Sequence of the second protein:
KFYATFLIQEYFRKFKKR

Residue-level contacts at the interface:
Residue M124 in the first protein contacts residue F15 in the second protein (closest heavy-atom distance 3.3 Å).
Residue L18 in the first protein contacts residue T5 in the second protein (closest heavy-atom distance 3.5 Å).
Residue M76 in the first protein is in contact with residue Y3 in the second protein (closest heavy-atom distance 3.2 Å).
Residue M51 in the first protein contacts residue K1 in the second protein (closest heavy-atom distance 3.8 Å).
Residue L116 in the first protein contacts residue F12 in the second protein (closest heavy-atom distance 4.0 Å).
Residue M109 in the first protein contacts residue I8 in the second protein (closest heavy-atom distance 3.9 Å).
Residue A88 in the first protein is in contact with residue I8 in the second protein (closest heavy-atom distance 4.3 Å).
Residue A147 in the first protein interacts with residue K14 in the second protein (closest heavy-atom distance 2.6 Å).
Residue M72 in the first protein contacts residue Y3 in the second protein (closest heavy-atom distance 3.5 Å).
Residue F19 in the first protein contacts residue F2 in the second protein (closest heavy-atom distance 3.7 Å).
Residue E114 in the first protein is in contact with residue F12 in the second protein (closest heavy-atom distance 3.3 Å).
Residue V91 in the first protein interacts with residue I8 in the second protein (closest heavy-atom distance 4.2 Å).
Residue M36 in the first protein contacts residue K1 in the second protein (closest heavy-atom distance 3.5 Å).
Residue F92 in the first protein contacts residue I8 in the second protein (closest heavy-atom distance 3.8 Å).
Residue E11 in the first protein is in contact with residue R13 in the second protein (closest heavy-atom distance 3.5 Å).
Residue I85 in the first protein interacts with residue L7 in the second protein (closest heavy-atom distance 4.0 Å).
Residue M72 in the first protein contacts residue F6 in the second protein (closest heavy-atom distance 3.5 Å).
Residue E84 in the first protein contacts residue Y3 in the second protein (closest heavy-atom distance 3.5 Å).
Residue L112 in the first protein interacts with residue T5 in the second protein (closest heavy-atom distance 4.1 Å).
Residue A15 in the first protein is in contact with residue Q9 in the second protein (closest heavy-atom distance 3.4 Å).
Residue E11 in the first protein is in contact with residue F6 in the second protein (closest heavy-atom distance 3.8 Å).
Residue E123 in the first protein contacts residue F15 in the second protein (closest heavy-atom distance 4.2 Å).
Residue M71 in the first protein contacts residue F2 in the second protein (closest heavy-atom distance 3.6 Å).
Residue E87 in the first protein interacts with residue A4 in the second protein (closest heavy-atom distance 4.1 Å).
Residue I27 in the first protein is in contact with residue F2 in the second protein (closest heavy-atom distance 4.2 Å).
Residue M145 in the first protein is in contact with residue L7 in the second protein (closest heavy-atom distance 4.0 Å).
Residue E84 in the first protein interacts with residue A4 in the second protein (closest heavy-atom distance 3.9 Å).
Residue Q8 in the first protein contacts residue F6 in the second protein (closest heavy-atom distance 3.9 Å).
Residue E11 in the first protein contacts residue E10 in the second protein (closest heavy-atom distance 3.1 Å).
Residue V108 in the first protein interacts with residue I8 in the second protein (closest heavy-atom distance 4.1 Å).
Residue F12 in the first protein contacts residue F6 in the second protein (closest heavy-atom distance 3.7 Å).
Residue M72 in the first protein contacts residue F2 in the second protein (closest heavy-atom distance 3.6 Å).
Residue M51 in the first protein contacts residue F2 in the second protein (closest heavy-atom distance 4.2 Å).
Residue I63 in the first protein interacts with residue F2 in the second protein (closest heavy-atom distance 3.6 Å).
Residue K148 in the first protein is in contact with residue K14 in the second protein (closest heavy-atom distance 3.4 Å).
Residue M124 in the first protein is in contact with residue Y11 in the second protein (closest heavy-atom distance 3.4 Å).
Residue E84 in the first protein is in contact with residue L7 in the second protein (closest heavy-atom distance 3.7 Å).
Residue L39 in the first protein is in contact with residue K1 in the second protein (closest heavy-atom distance 4.0 Å).
Residue E14 in the first protein interacts with residue R13 in the second protein (closest heavy-atom distance 3.6 Å).
Residue M144 in the first protein is in contact with residue Y11 in the second protein (closest heavy-atom distance 3.3 Å).
Residue L39 in the first protein interacts with residue T5 in the second protein (closest heavy-atom distance 3.7 Å).
Residue L32 in the first protein is in contact with residue F2 in the second protein (closest heavy-atom distance 3.7 Å).
Residue K75 in the first protein contacts residue Y3 in the second protein (closest heavy-atom distance 3.8 Å).
Residue E14 in the first protein interacts with residue Q9 in the second protein (closest heavy-atom distance 3.6 Å).
Residue F19 in the first protein interacts with residue K1 in the second protein (closest heavy-atom distance 4.2 Å).
Residue L112 in the first protein contacts residue I8 in the second protein (closest heavy-atom distance 3.5 Å).
Residue M76 in the first protein interacts with residue F6 in the second protein (closest heavy-atom distance 3.4 Å).
Residue A88 in the first protein interacts with residue A4 in the second protein (closest heavy-atom distance 3.8 Å).
Residue R90 in the first protein is in contact with residue K1 in the second protein (closest heavy-atom distance 4.1 Å).
Residue M124 in the first protein interacts with residue F12 in the second protein (closest heavy-atom distance 3.9 Å).
Residue V55 in the first protein interacts with residue F2 in the second protein (closest heavy-atom distance 4.1 Å).
Residue F68 in the first protein interacts with residue F2 in the second protein (closest heavy-atom distance 3.8 Å).
Residue M109 in the first protein interacts with residue F12 in the second protein (closest heavy-atom distance 3.4 Å).
Residue V91 in the first protein is in contact with residue K1 in the second protein (closest heavy-atom distance 3.8 Å).
Residue E120 in the first protein interacts with residue F15 in the second protein (closest heavy-atom distance 4.0 Å).
Residue M144 in the first protein interacts with residue K14 in the second protein (closest heavy-atom distance 4.3 Å).
Residue M145 in the first protein interacts with residue Y11 in the second protein (closest heavy-atom distance 3.3 Å).
Residue F19 in the first protein interacts with residue T5 in the second protein (closest heavy-atom distance 3.7 Å).
Residue E87 in the first protein is in contact with residue K1 in the second protein (closest heavy-atom distance 3.1 Å).
Residue Q41 in the first protein is in contact with residue K1 in the second protein (closest heavy-atom distance 3.6 Å).

The following describes two proteins that form a bound complex.

Sequence of the first protein:
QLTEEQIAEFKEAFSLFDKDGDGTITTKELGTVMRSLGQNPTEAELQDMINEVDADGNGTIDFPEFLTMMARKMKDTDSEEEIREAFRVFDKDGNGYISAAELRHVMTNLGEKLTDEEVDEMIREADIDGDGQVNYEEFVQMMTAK